Residue-level contacts at the interface:
Residue E221 in the first protein contacts residue P106 in the second protein (closest heavy-atom distance 4.1 Å).
Residue F156 in the first protein contacts residue Y100 in the second protein (closest heavy-atom distance 4.4 Å).
Residue W303 in the first protein is in contact with residue E79 in the second protein (closest heavy-atom distance 3.5 Å).
Residue Q228 in the first protein interacts with residue H108 in the second protein (closest heavy-atom distance 4.4 Å).
Residue Q228 in the first protein is in contact with residue T107 in the second protein (closest heavy-atom distance 4.2 Å).
Residue F156 in the first protein contacts residue I99 in the second protein (closest heavy-atom distance 4.5 Å).
Residue W262 in the first protein is in contact with residue E83 in the second protein (closest heavy-atom distance 3.7 Å).
Residue W225 in the first protein contacts residue V104 in the second protein (closest heavy-atom distance 3.6 Å).
Residue V215 in the first protein is in contact with residue R90 in the second protein (closest heavy-atom distance 3.7 Å).
Residue L229 in the first protein contacts residue V104 in the second protein (closest heavy-atom distance 4.4 Å).
Residue Q180 in the first protein contacts residue Y98 in the second protein (closest heavy-atom distance 3.1 Å).
Residue W262 in the first protein is in contact with residue Y81 in the second protein (closest heavy-atom distance 3.6 Å).
Residue Q228 in the first protein is in contact with residue F109 in the second protein (closest heavy-atom distance 2.9 Å).
Residue Y241 in the first protein contacts residue F109 in the second protein (closest heavy-atom distance 3.5 Å).
Residue N81 in the first protein is in contact with residue L111 in the second protein (closest heavy-atom distance 4.3 Å).
Residue W225 in the first protein contacts residue P106 in the second protein (closest heavy-atom distance 3.4 Å).
Residue M224 in the first protein is in contact with residue T107 in the second protein (closest heavy-atom distance 4.2 Å).
Residue L232 in the first protein contacts residue V104 in the second protein (closest heavy-atom distance 4.0 Å).
Residue E83 in the first protein contacts residue K101 in the second protein (closest heavy-atom distance 3.4 Å).
Residue M224 in the first protein interacts with residue P106 in the second protein (closest heavy-atom distance 3.3 Å).
Residue H113 in the first protein interacts with residue K101 in the second protein (closest heavy-atom distance 4.4 Å).
Residue R231 in the first protein interacts with residue F109 in the second protein (closest heavy-atom distance 4.2 Å).
Residue Q152 in the first protein contacts residue Y98 in the second protein (closest heavy-atom distance 3.8 Å).
Residue W225 in the first protein interacts with residue S105 in the second protein (closest heavy-atom distance 3.9 Å).
Residue G292 in the first protein interacts with residue H93 in the second protein (closest heavy-atom distance 4.0 Å).
Residue K109 in the first protein is in contact with residue R112 in the second protein (closest heavy-atom distance 3.7 Å).
Residue M224 in the first protein is in contact with residue R90 in the second protein (closest heavy-atom distance 3.7 Å).
Residue V183 in the first protein contacts residue V97 in the second protein (closest heavy-atom distance 3.6 Å).
Residue Q152 in the first protein interacts with residue Y100 in the second protein (closest heavy-atom distance 3.4 Å).
Residue Q180 in the first protein interacts with residue D96 in the second protein (closest heavy-atom distance 4.0 Å).
Residue L115 in the first protein interacts with residue Y100 in the second protein (closest heavy-atom distance 3.8 Å).
Residue F235 in the first protein contacts residue Y100 in the second protein (closest heavy-atom distance 3.5 Å).
Residue I112 in the first protein contacts residue K101 in the second protein (closest heavy-atom distance 3.6 Å).
Residue W303 in the first protein contacts residue P80 in the second protein (closest heavy-atom distance 3.9 Å).
Residue V294 in the first protein interacts with residue K91 in the second protein (closest heavy-atom distance 3.6 Å).
Residue E108 in the first protein contacts residue R112 in the second protein (closest heavy-atom distance 4.2 Å).
Residue Q152 in the first protein interacts with residue I99 in the second protein (closest heavy-atom distance 3.1 Å).
Residue L187 in the first protein contacts residue I99 in the second protein (closest heavy-atom distance 3.7 Å).
Residue Q228 in the first protein contacts residue S105 in the second protein (closest heavy-atom distance 3.1 Å).
Residue Y342 in the first protein contacts residue Y100 in the second protein (closest heavy-atom distance 3.4 Å).
Residue V215 in the first protein interacts with residue H89 in the second protein (closest heavy-atom distance 4.0 Å).
Residue W262 in the first protein contacts residue F82 in the second protein (closest heavy-atom distance 3.3 Å).
Residue Q180 in the first protein interacts with residue V97 in the second protein (closest heavy-atom distance 3.8 Å).
Residue E108 in the first protein contacts residue Y98 in the second protein (closest heavy-atom distance 3.0 Å).
Residue Y145 in the first protein contacts residue Y98 in the second protein (closest heavy-atom distance 4.2 Å).
Residue V294 in the first protein is in contact with residue H92 in the second protein (closest heavy-atom distance 3.5 Å).
Residue I112 in the first protein contacts residue Y98 in the second protein (closest heavy-atom distance 4.2 Å).
Residue P116 in the first protein contacts residue Y100 in the second protein (closest heavy-atom distance 4.2 Å).
Residue L232 in the first protein interacts with residue I99 in the second protein (closest heavy-atom distance 3.6 Å).
Residue L242 in the first protein is in contact with residue Y102 in the second protein (closest heavy-atom distance 3.5 Å).
Residue L242 in the first protein is in contact with residue Y100 in the second protein (closest heavy-atom distance 4.2 Å).
Residue Q228 in the first protein contacts residue V104 in the second protein (closest heavy-atom distance 4.4 Å).
Residue E221 in the first protein interacts with residue R90 in the second protein (closest heavy-atom distance 2.7 Å).
Residue W303 in the first protein contacts residue Y81 in the second protein (closest heavy-atom distance 4.1 Å).
Residue M216 in the first protein is in contact with residue R90 in the second protein (closest heavy-atom distance 3.7 Å).
Residue L232 in the first protein is in contact with residue F109 in the second protein (closest heavy-atom distance 3.9 Å).
Residue Q228 in the first protein interacts with residue P106 in the second protein (closest heavy-atom distance 3.4 Å).
Residue I112 in the first protein is in contact with residue Y100 in the second protein (closest heavy-atom distance 3.6 Å).
Residue R300 in the first protein interacts with residue E83 in the second protein (closest heavy-atom distance 2.8 Å).
Residue W303 in the first protein interacts with residue Q78 in the second protein (closest heavy-atom distance 3.3 Å).

Sequence of the second protein:
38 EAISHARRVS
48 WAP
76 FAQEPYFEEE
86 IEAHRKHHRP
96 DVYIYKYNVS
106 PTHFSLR

This data describes a binding interaction between two proteins.

Sequence of the first protein:
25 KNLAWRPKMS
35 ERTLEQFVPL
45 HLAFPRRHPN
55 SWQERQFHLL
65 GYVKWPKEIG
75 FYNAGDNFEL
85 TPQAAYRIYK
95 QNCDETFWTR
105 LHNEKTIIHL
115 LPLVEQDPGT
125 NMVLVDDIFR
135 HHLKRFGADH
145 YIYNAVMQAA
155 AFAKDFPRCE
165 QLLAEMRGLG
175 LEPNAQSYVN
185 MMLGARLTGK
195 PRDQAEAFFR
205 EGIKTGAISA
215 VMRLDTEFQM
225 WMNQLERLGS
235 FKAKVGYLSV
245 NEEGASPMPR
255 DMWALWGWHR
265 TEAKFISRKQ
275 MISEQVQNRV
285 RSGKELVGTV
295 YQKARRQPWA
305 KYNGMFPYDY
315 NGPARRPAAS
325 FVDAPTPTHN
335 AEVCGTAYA